Interface contacts:
Residue R375 in chain B is in contact with residue G9 in chain A (closest heavy-atom distance 3.4 Å).
Residue E322 in chain B is in contact with residue K3 in chain A (closest heavy-atom distance 4.4 Å).
Residue P370 in chain B is in contact with residue F8 in chain A (closest heavy-atom distance 2.9 Å).
Residue F405 in chain B interacts with residue R1 in chain A (closest heavy-atom distance 3.8 Å).
Residue Y410 in chain B contacts residue Q5 in chain A (closest heavy-atom distance 3.7 Å).
Residue H321 in chain B interacts with residue R1 in chain A (closest heavy-atom distance 4.0 Å).
Residue S635 in chain B contacts residue L10 in chain A (closest heavy-atom distance 4.0 Å).
Residue T317 in chain B is in contact with residue P4 in chain A (closest heavy-atom distance 3.9 Å).
Residue Y598 in chain B interacts with residue F8 in chain A (closest heavy-atom distance 4.3 Å).
Residue Y410 in chain B contacts residue R1 in chain A (closest heavy-atom distance 2.7 Å).
Residue E351 in chain B contacts residue K3 in chain A (closest heavy-atom distance 3.3 Å).
Residue Y374 in chain B interacts with residue G9 in chain A (closest heavy-atom distance 3.4 Å).
Residue L382 in chain B contacts residue M11 in chain A (closest heavy-atom distance 4.1 Å).
Residue Q631 in chain B contacts residue F8 in chain A (closest heavy-atom distance 3.3 Å).
Residue D372 in chain B contacts residue Q5 in chain A (closest heavy-atom distance 2.9 Å).
Residue S348 in chain B interacts with residue K3 in chain A (closest heavy-atom distance 3.0 Å).
Residue F405 in chain B interacts with residue K3 in chain A (closest heavy-atom distance 4.3 Å).
Residue R375 in chain B is in contact with residue Q6 in chain A (closest heavy-atom distance 3.5 Å).
Residue G285 in chain B interacts with residue P2 in chain A (closest heavy-atom distance 3.7 Å).
Residue Y627 in chain B interacts with residue F7 in chain A (closest heavy-atom distance 3.4 Å).
Residue N602 in chain B contacts residue M11 in chain A (closest heavy-atom distance 2.7 Å).
Residue Y352 in chain B interacts with residue P4 in chain A (closest heavy-atom distance 3.5 Å).
Residue A284 in chain B interacts with residue P2 in chain A (closest heavy-atom distance 3.2 Å).
Residue N602 in chain B interacts with residue L10 in chain A (closest heavy-atom distance 3.5 Å).
Residue S635 in chain B contacts residue F8 in chain A (closest heavy-atom distance 4.3 Å).
Residue M287 in chain B interacts with residue R1 in chain A (closest heavy-atom distance 3.9 Å).
Residue D406 in chain B is in contact with residue K3 in chain A (closest heavy-atom distance 4.0 Å).
Residue E313 in chain B interacts with residue F7 in chain A (closest heavy-atom distance 2.9 Å).
Residue E344 in chain B contacts residue R1 in chain A (closest heavy-atom distance 2.9 Å).
Residue G371 in chain B interacts with residue Q5 in chain A (closest heavy-atom distance 3.6 Å).
Residue Y374 in chain B interacts with residue L10 in chain A (closest heavy-atom distance 4.2 Å).
Residue Y598 in chain B contacts residue L10 in chain A (closest heavy-atom distance 3.4 Å).
Residue D372 in chain B is in contact with residue P4 in chain A (closest heavy-atom distance 3.5 Å).
Residue Y410 in chain B contacts residue K3 in chain A (closest heavy-atom distance 3.3 Å).
Residue A286 in chain B contacts residue P2 in chain A (closest heavy-atom distance 2.9 Å).
Residue R375 in chain B interacts with residue Q5 in chain A (closest heavy-atom distance 3.9 Å).
Residue S411 in chain B contacts residue Q5 in chain A (closest heavy-atom distance 3.5 Å).
Residue Q146 in chain B interacts with residue R1 in chain A (closest heavy-atom distance 3.2 Å).
Residue G371 in chain B interacts with residue F7 in chain A (closest heavy-atom distance 3.5 Å).
Residue S636 in chain B interacts with residue L10 in chain A (closest heavy-atom distance 3.1 Å).
Residue V318 in chain B contacts residue P4 in chain A (closest heavy-atom distance 3.5 Å).
Residue E322 in chain B interacts with residue R1 in chain A (closest heavy-atom distance 4.2 Å).
Residue A284 in chain B contacts residue R1 in chain A (closest heavy-atom distance 4.1 Å).
Residue Q631 in chain B interacts with residue F7 in chain A (closest heavy-atom distance 4.4 Å).
Residue Y352 in chain B interacts with residue F7 in chain A (closest heavy-atom distance 3.0 Å).
Residue L367 in chain B is in contact with residue F7 in chain A (closest heavy-atom distance 3.4 Å).
Residue P370 in chain B contacts residue G9 in chain A (closest heavy-atom distance 4.1 Å).
Residue H321 in chain B is in contact with residue P2 in chain A (closest heavy-atom distance 3.5 Å).
Residue G371 in chain B contacts residue Q6 in chain A (closest heavy-atom distance 3.6 Å).
Residue T317 in chain B is in contact with residue F7 in chain A (closest heavy-atom distance 4.4 Å).
Residue A286 in chain B is in contact with residue R1 in chain A (closest heavy-atom distance 3.4 Å).
Residue H321 in chain B is in contact with residue K3 in chain A (closest heavy-atom distance 3.4 Å).
Residue L502 in chain B interacts with residue M11 in chain A (closest heavy-atom distance 3.0 Å).
Residue E288 in chain B is in contact with residue R1 in chain A (closest heavy-atom distance 3.2 Å).
Residue H321 in chain B is in contact with residue P4 in chain A (closest heavy-atom distance 4.1 Å).
Residue S407 in chain B is in contact with residue K3 in chain A (closest heavy-atom distance 4.3 Å).
Residue E351 in chain B is in contact with residue P4 in chain A (closest heavy-atom distance 2.7 Å).
Residue P370 in chain B contacts residue F7 in chain A (closest heavy-atom distance 3.9 Å).
Residue A378 in chain B interacts with residue M11 in chain A (closest heavy-atom distance 2.9 Å).
Residue E322 in chain B is in contact with residue P2 in chain A (closest heavy-atom distance 2.4 Å).

Sequence of chain A:
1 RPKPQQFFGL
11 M

Sequence of chain B:
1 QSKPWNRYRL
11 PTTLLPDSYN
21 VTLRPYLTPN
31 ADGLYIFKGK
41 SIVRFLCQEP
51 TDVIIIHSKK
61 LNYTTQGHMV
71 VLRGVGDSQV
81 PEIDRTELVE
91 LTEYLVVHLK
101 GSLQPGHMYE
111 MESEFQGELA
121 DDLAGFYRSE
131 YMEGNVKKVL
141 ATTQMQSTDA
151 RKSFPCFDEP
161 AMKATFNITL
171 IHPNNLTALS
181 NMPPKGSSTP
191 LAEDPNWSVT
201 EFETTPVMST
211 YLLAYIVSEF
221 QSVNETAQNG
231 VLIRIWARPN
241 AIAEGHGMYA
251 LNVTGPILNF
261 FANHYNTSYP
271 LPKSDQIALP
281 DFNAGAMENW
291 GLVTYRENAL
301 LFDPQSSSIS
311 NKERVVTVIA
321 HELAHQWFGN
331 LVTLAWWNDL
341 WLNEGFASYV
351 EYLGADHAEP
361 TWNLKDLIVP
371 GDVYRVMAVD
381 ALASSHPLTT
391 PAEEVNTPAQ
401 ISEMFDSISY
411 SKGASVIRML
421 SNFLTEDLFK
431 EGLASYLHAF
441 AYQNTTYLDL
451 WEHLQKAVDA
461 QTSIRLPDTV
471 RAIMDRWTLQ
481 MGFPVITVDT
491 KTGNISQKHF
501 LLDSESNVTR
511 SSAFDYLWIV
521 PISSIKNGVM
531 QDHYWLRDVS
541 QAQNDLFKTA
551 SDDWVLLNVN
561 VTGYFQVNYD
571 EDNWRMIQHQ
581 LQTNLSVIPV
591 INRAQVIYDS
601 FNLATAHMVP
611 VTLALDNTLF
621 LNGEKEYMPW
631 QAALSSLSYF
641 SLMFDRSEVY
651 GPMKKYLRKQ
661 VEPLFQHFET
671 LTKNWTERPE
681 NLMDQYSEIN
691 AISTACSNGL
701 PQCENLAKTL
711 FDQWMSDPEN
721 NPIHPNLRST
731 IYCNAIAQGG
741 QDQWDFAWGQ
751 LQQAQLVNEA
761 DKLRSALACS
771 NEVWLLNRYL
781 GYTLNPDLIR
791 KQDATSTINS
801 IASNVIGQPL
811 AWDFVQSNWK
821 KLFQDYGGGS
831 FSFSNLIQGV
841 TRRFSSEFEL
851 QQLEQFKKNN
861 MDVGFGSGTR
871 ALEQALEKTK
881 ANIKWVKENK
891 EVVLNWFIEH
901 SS

This data describes a binding interaction between two proteins.